Sequence of protein 1:
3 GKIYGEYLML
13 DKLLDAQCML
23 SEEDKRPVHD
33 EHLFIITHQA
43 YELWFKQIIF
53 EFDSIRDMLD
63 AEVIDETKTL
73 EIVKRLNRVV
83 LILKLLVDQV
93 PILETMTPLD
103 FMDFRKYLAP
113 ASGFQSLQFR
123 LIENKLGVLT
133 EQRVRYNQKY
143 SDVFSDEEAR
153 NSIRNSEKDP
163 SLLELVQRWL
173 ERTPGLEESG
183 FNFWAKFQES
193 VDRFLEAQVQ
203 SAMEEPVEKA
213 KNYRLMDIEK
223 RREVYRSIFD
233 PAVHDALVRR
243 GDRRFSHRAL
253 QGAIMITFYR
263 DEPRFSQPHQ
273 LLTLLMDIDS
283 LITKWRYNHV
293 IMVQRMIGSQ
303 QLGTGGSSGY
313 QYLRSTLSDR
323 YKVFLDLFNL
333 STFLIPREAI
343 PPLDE

Contacts between the two chains:
Residue G307 in protein 1 contacts residue K222 in protein 2 (closest heavy-atom distance 3.2 Å).
Residue S301 in protein 1 is in contact with residue T334 in protein 2 (closest heavy-atom distance 3.0 Å).
Residue D102 in protein 1 interacts with residue R339 in protein 2 (closest heavy-atom distance 2.6 Å).
Residue F330 in protein 1 interacts with residue Q296 in protein 2 (closest heavy-atom distance 3.1 Å).
Residue T306 in protein 1 interacts with residue D219 in protein 2 (closest heavy-atom distance 3.3 Å).
Residue Q302 in protein 1 contacts residue T334 in protein 2 (closest heavy-atom distance 3.4 Å).
Residue Q302 in protein 1 interacts with residue R223 in protein 2 (closest heavy-atom distance 3.1 Å).
Residue T306 in protein 1 contacts residue Y215 in protein 2 (closest heavy-atom distance 3.2 Å).
Residue Q303 in protein 1 interacts with residue R223 in protein 2 (closest heavy-atom distance 3.4 Å).
Residue Y215 in protein 1 interacts with residue G307 in protein 2 (closest heavy-atom distance 3.4 Å).
Residue Q296 in protein 1 is in contact with residue F330 in protein 2 (closest heavy-atom distance 3.1 Å).
Residue R223 in protein 1 interacts with residue Q303 in protein 2 (closest heavy-atom distance 3.4 Å).
Residue D321 in protein 1 interacts with residue R316 in protein 2 (closest heavy-atom distance 2.7 Å).
Residue Q303 in protein 1 interacts with residue T334 in protein 2 (closest heavy-atom distance 3.1 Å).
Residue T334 in protein 1 interacts with residue Q302 in protein 2 (closest heavy-atom distance 3.4 Å).
Residue G305 in protein 1 interacts with residue Y215 in protein 2 (closest heavy-atom distance 2.9 Å).
Residue G300 in protein 1 interacts with residue S333 in protein 2 (closest heavy-atom distance 3.5 Å).
Residue Q303 in protein 1 is in contact with residue L336 in protein 2 (closest heavy-atom distance 2.9 Å).
Residue Q303 in protein 1 interacts with residue S333 in protein 2 (closest heavy-atom distance 2.7 Å).
Residue T99 in protein 1 interacts with residue R262 in protein 2 (closest heavy-atom distance 3.5 Å).
Residue Q200 in protein 1 contacts residue L304 in protein 2 (closest heavy-atom distance 3.5 Å).
Residue D219 in protein 1 is in contact with residue L304 in protein 2 (closest heavy-atom distance 3.4 Å).
Residue L336 in protein 1 is in contact with residue Q303 in protein 2 (closest heavy-atom distance 2.9 Å).
Residue S282 in protein 1 contacts residue Y289 in protein 2 (closest heavy-atom distance 3.2 Å).
Residue T334 in protein 1 is in contact with residue Q303 in protein 2 (closest heavy-atom distance 3.1 Å).
Residue Y215 in protein 1 contacts residue G305 in protein 2 (closest heavy-atom distance 2.9 Å).
Residue I337 in protein 1 is in contact with residue L101 in protein 2 (closest heavy-atom distance 3.5 Å).
Residue G307 in protein 1 interacts with residue D219 in protein 2 (closest heavy-atom distance 2.7 Å).
Residue T334 in protein 1 is in contact with residue S301 in protein 2 (closest heavy-atom distance 3.0 Å).
Residue P338 in protein 1 is in contact with residue M104 in protein 2 (closest heavy-atom distance 3.5 Å).
Residue G305 in protein 1 is in contact with residue D219 in protein 2 (closest heavy-atom distance 2.6 Å).
Residue Y289 in protein 1 is in contact with residue K324 in protein 2 (closest heavy-atom distance 3.0 Å).
Residue K324 in protein 1 contacts residue Y289 in protein 2 (closest heavy-atom distance 3.0 Å).
Residue R316 in protein 1 is in contact with residue D321 in protein 2 (closest heavy-atom distance 2.7 Å).
Residue L304 in protein 1 contacts residue D219 in protein 2 (closest heavy-atom distance 3.4 Å).
Residue D219 in protein 1 is in contact with residue G305 in protein 2 (closest heavy-atom distance 2.6 Å).
Residue R339 in protein 1 contacts residue D102 in protein 2 (closest heavy-atom distance 2.6 Å).
Residue R262 in protein 1 is in contact with residue P100 in protein 2 (closest heavy-atom distance 3.3 Å).
Residue G307 in protein 1 interacts with residue Y215 in protein 2 (closest heavy-atom distance 3.4 Å).
Residue K222 in protein 1 is in contact with residue G307 in protein 2 (closest heavy-atom distance 3.2 Å).
Residue G300 in protein 1 interacts with residue T334 in protein 2 (closest heavy-atom distance 3.3 Å).
Residue R223 in protein 1 is in contact with residue Q302 in protein 2 (closest heavy-atom distance 3.1 Å).
Residue L101 in protein 1 is in contact with residue I337 in protein 2 (closest heavy-atom distance 3.5 Å).
Residue D219 in protein 1 is in contact with residue T306 in protein 2 (closest heavy-atom distance 3.3 Å).
Residue N290 in protein 1 is in contact with residue K286 in protein 2 (closest heavy-atom distance 3.1 Å).
Residue V226 in protein 1 interacts with residue Q302 in protein 2 (closest heavy-atom distance 3.3 Å).
Residue S333 in protein 1 interacts with residue R297 in protein 2 (closest heavy-atom distance 2.7 Å).
Residue T334 in protein 1 contacts residue G300 in protein 2 (closest heavy-atom distance 3.3 Å).
Residue R297 in protein 1 interacts with residue S333 in protein 2 (closest heavy-atom distance 2.7 Å).
Residue K286 in protein 1 contacts residue N290 in protein 2 (closest heavy-atom distance 3.1 Å).
Residue N331 in protein 1 contacts residue S301 in protein 2 (closest heavy-atom distance 2.8 Å).
Residue Y215 in protein 1 contacts residue T306 in protein 2 (closest heavy-atom distance 3.2 Å).
Residue S333 in protein 1 is in contact with residue G300 in protein 2 (closest heavy-atom distance 3.5 Å).
Residue Y289 in protein 1 interacts with residue S282 in protein 2 (closest heavy-atom distance 3.2 Å).
Residue Q302 in protein 1 interacts with residue V226 in protein 2 (closest heavy-atom distance 3.3 Å).
Residue P100 in protein 1 interacts with residue R262 in protein 2 (closest heavy-atom distance 3.3 Å).
Residue S301 in protein 1 interacts with residue N331 in protein 2 (closest heavy-atom distance 2.8 Å).
Residue S333 in protein 1 contacts residue Q303 in protein 2 (closest heavy-atom distance 2.7 Å).
Residue D219 in protein 1 interacts with residue G307 in protein 2 (closest heavy-atom distance 2.7 Å).
Residue M104 in protein 1 is in contact with residue P338 in protein 2 (closest heavy-atom distance 3.5 Å).

Sequence of protein 2:
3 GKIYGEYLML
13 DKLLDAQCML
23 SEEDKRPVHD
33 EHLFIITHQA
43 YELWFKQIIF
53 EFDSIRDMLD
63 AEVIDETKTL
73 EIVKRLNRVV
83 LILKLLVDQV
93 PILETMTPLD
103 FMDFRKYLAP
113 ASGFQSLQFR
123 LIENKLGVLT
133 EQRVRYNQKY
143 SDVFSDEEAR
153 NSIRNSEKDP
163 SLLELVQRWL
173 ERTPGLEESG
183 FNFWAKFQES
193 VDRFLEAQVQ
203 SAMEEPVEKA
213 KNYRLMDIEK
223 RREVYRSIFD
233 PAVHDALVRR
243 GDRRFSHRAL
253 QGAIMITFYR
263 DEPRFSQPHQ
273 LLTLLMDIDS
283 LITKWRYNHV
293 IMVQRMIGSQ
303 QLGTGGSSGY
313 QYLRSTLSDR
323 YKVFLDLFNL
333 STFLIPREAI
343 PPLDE

The following describes two proteins that form a bound complex.